This data describes a binding interaction between two proteins.

Sequence of the second protein:
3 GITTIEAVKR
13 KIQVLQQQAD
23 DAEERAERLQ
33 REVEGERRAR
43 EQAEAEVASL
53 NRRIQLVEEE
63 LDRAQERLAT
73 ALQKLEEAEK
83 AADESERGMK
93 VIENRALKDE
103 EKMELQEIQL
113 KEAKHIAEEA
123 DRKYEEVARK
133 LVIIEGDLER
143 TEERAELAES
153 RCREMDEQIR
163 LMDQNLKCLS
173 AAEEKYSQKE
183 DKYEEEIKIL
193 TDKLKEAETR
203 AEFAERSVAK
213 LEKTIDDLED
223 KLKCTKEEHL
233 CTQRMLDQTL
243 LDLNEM

Sequence of the first protein:
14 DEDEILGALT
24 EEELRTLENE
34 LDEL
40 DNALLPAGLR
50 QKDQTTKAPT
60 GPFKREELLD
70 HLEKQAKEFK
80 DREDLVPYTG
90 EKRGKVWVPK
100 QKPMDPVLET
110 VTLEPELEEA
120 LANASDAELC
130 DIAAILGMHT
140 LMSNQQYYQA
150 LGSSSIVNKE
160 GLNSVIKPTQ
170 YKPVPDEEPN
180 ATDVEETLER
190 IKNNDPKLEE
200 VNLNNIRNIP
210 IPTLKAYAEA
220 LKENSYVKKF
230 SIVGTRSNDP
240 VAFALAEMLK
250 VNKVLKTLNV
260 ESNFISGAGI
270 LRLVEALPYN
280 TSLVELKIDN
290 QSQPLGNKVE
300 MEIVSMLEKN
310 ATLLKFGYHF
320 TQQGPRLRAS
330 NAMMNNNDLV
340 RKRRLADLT

Contacts between the two chains:
Residue R28 in the first protein contacts residue T6 in the second protein (closest heavy-atom distance 3.9 Å).
Residue E31 in the first protein interacts with residue A9 in the second protein (closest heavy-atom distance 4.2 Å).
Residue E24 in the first protein interacts with residue G3 in the second protein (closest heavy-atom distance 4.0 Å).
Residue L27 in the first protein is in contact with residue T6 in the second protein (closest heavy-atom distance 4.1 Å).
Residue E24 in the first protein interacts with residue T6 in the second protein (closest heavy-atom distance 4.3 Å).
Residue L34 in the first protein contacts residue K13 in the second protein (closest heavy-atom distance 4.2 Å).